This data describes a binding interaction between two proteins.

Sequence of chain B:
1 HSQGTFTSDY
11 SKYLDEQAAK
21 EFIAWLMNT

Residue-level contacts at the interface:
Residue V1 in chain A contacts residue D15 in chain B (closest heavy-atom distance 3.0 Å).
Residue L172 in chain A is in contact with residue Y10 in chain B (closest heavy-atom distance 3.9 Å).
Residue W277 in chain A is in contact with residue T5 in chain B (closest heavy-atom distance 4.1 Å).
Residue K168 in chain A interacts with residue T7 in chain B (closest heavy-atom distance 3.0 Å).
Residue W277 in chain A contacts residue H1 in chain B (closest heavy-atom distance 3.6 Å).
Residue L115 in chain A interacts with residue F6 in chain B (closest heavy-atom distance 3.9 Å).
Residue L3 in chain A is in contact with residue A18 in chain B (closest heavy-atom distance 4.1 Å).
Residue K173 in chain A contacts residue Y10 in chain B (closest heavy-atom distance 3.7 Å).
Residue T269 in chain A interacts with residue S8 in chain B (closest heavy-atom distance 3.4 Å).
Residue L3 in chain A is in contact with residue F22 in chain B (closest heavy-atom distance 3.9 Å).
Residue V1 in chain A is in contact with residue E16 in chain B (closest heavy-atom distance 3.5 Å).
Residue T269 in chain A interacts with residue S11 in chain B (closest heavy-atom distance 3.2 Å).
Residue L172 in chain A contacts residue T7 in chain B (closest heavy-atom distance 4.0 Å).
Residue L3 in chain A interacts with residue A19 in chain B (closest heavy-atom distance 3.8 Å).
Residue W10 in chain A interacts with residue L26 in chain B (closest heavy-atom distance 3.4 Å).
Residue Y176 in chain A contacts residue D15 in chain B (closest heavy-atom distance 3.8 Å).
Residue E109 in chain A interacts with residue Y13 in chain B (closest heavy-atom distance 3.8 Å).
Residue L359 in chain A is in contact with residue Q3 in chain B (closest heavy-atom distance 3.4 Å).
Residue L3 in chain A contacts residue D15 in chain B (closest heavy-atom distance 2.9 Å).
Residue L112 in chain A contacts residue Y10 in chain B (closest heavy-atom distance 4.1 Å).
Residue R270 in chain A is in contact with residue S8 in chain B (closest heavy-atom distance 3.8 Å).
Residue Y212 in chain A contacts residue H1 in chain B (closest heavy-atom distance 4.0 Å).
Residue E344 in chain A contacts residue T5 in chain B (closest heavy-atom distance 2.9 Å).
Residue S2 in chain A is in contact with residue D15 in chain B (closest heavy-atom distance 3.3 Å).
Residue Y119 in chain A interacts with residue Q3 in chain B (closest heavy-atom distance 3.7 Å).
Residue L172 in chain A interacts with residue L14 in chain B (closest heavy-atom distance 4.1 Å).
Residue E358 in chain A interacts with residue S2 in chain B (closest heavy-atom distance 3.6 Å).
Residue L359 in chain A is in contact with residue F6 in chain B (closest heavy-atom distance 4.0 Å).
Residue L359 in chain A contacts residue S2 in chain B (closest heavy-atom distance 3.2 Å).
Residue F201 in chain A is in contact with residue T7 in chain B (closest heavy-atom distance 3.9 Å).
Residue Y176 in chain A interacts with residue S11 in chain B (closest heavy-atom distance 3.9 Å).
Residue R270 in chain A is in contact with residue K12 in chain B (closest heavy-atom distance 3.8 Å).
Residue V165 in chain A interacts with residue Q3 in chain B (closest heavy-atom distance 3.8 Å).
Residue W277 in chain A is in contact with residue G4 in chain B (closest heavy-atom distance 3.8 Å).
Residue I280 in chain A contacts residue H1 in chain B (closest heavy-atom distance 4.1 Å).
Residue Y176 in chain A is in contact with residue L14 in chain B (closest heavy-atom distance 3.8 Å).
Residue Y59 in chain A contacts residue M27 in chain B (closest heavy-atom distance 3.1 Å).
Residue A180 in chain A is in contact with residue E21 in chain B (closest heavy-atom distance 3.9 Å).
Residue L112 in chain A contacts residue F6 in chain B (closest heavy-atom distance 3.5 Å).
Residue N271 in chain A is in contact with residue G4 in chain B (closest heavy-atom distance 3.8 Å).
Residue R351 in chain A interacts with residue D9 in chain B (closest heavy-atom distance 3.2 Å).
Residue Y40 in chain A interacts with residue M27 in chain B (closest heavy-atom distance 3.6 Å).
Residue Y123 in chain A interacts with residue Q3 in chain B (closest heavy-atom distance 3.8 Å).
Residue L355 in chain A interacts with residue S2 in chain B (closest heavy-atom distance 3.9 Å).
Residue V1 in chain A contacts residue A19 in chain B (closest heavy-atom distance 3.9 Å).
Residue L355 in chain A is in contact with residue T5 in chain B (closest heavy-atom distance 3.8 Å).
Residue W185 in chain A contacts residue W25 in chain B (closest heavy-atom distance 3.6 Å).
Residue Q205 in chain A contacts residue H1 in chain B (closest heavy-atom distance 2.9 Å).
Residue Y59 in chain A is in contact with residue I23 in chain B (closest heavy-atom distance 3.9 Å).
Residue W185 in chain A is in contact with residue E21 in chain B (closest heavy-atom distance 3.4 Å).
Residue V7 in chain A interacts with residue F22 in chain B (closest heavy-atom distance 3.6 Å).
Residue K168 in chain A interacts with residue Q3 in chain B (closest heavy-atom distance 3.5 Å).
Residue N271 in chain A contacts residue S8 in chain B (closest heavy-atom distance 3.3 Å).
Residue Y119 in chain A is in contact with residue F6 in chain B (closest heavy-atom distance 3.3 Å).
Residue V208 in chain A interacts with residue H1 in chain B (closest heavy-atom distance 3.5 Å).
Residue L112 in chain A contacts residue D9 in chain B (closest heavy-atom distance 4.0 Å).
Residue R270 in chain A contacts residue S11 in chain B (closest heavy-atom distance 2.7 Å).
Residue W185 in chain A is in contact with residue F22 in chain B (closest heavy-atom distance 3.5 Å).
Residue R351 in chain A interacts with residue T5 in chain B (closest heavy-atom distance 3.7 Å).
Residue R281 in chain A contacts residue H1 in chain B (closest heavy-atom distance 3.5 Å).

Sequence of chain A:
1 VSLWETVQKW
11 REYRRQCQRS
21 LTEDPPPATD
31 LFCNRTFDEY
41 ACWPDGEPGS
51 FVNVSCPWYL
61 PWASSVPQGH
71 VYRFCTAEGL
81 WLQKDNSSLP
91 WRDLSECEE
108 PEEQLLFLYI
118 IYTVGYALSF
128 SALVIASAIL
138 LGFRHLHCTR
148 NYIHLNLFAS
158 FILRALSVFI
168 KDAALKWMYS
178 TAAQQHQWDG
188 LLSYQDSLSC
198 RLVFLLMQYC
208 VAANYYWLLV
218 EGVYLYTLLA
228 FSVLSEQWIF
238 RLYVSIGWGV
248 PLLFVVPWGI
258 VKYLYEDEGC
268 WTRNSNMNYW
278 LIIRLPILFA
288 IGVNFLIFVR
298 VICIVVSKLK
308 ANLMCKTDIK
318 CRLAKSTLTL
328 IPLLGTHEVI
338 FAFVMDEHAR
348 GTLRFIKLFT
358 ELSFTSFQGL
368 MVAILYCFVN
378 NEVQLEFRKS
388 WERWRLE